Sequence of protein 1:
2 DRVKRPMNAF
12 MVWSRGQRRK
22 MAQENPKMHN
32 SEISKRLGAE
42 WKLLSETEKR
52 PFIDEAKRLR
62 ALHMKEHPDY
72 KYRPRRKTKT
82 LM

Sequence of protein 2:
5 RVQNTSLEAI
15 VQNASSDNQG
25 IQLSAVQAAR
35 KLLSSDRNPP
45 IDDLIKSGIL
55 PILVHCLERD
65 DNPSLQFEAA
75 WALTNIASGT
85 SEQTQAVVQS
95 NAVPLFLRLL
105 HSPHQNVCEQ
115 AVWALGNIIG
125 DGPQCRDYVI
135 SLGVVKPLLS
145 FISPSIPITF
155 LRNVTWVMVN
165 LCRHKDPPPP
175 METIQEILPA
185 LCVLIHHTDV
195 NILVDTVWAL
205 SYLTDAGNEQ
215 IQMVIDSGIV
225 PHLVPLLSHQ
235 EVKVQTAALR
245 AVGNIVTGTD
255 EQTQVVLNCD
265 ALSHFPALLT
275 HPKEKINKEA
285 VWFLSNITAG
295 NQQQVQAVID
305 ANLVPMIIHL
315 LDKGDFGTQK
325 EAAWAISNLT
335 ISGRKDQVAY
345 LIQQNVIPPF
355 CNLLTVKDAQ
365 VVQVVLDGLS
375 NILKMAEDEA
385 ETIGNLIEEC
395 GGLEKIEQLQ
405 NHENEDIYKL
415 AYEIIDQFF

Residue-level contacts at the interface:
Residue R34 in protein 2 is in contact with residue M83 in protein 1 (closest heavy-atom distance 3.4 Å).
Residue W328 in protein 2 contacts residue R6 in protein 1 (closest heavy-atom distance 3.4 Å).
Residue W328 in protein 2 interacts with residue R16 in protein 1 (closest heavy-atom distance 3.1 Å).
Residue G124 in protein 2 interacts with residue R77 in protein 1 (closest heavy-atom distance 3.2 Å).
Residue D209 in protein 2 is in contact with residue R61 in protein 1 (closest heavy-atom distance 2.9 Å).
Residue K279 in protein 2 contacts residue P69 in protein 1 (closest heavy-atom distance 3.5 Å).
Residue S82 in protein 2 is in contact with residue K78 in protein 1 (closest heavy-atom distance 3.6 Å).
Residue W160 in protein 2 is in contact with residue T79 in protein 1 (closest heavy-atom distance 3.5 Å).
Residue P43 in protein 2 contacts residue K80 in protein 1 (closest heavy-atom distance 3.6 Å).
Residue E325 in protein 2 is in contact with residue R6 in protein 1 (closest heavy-atom distance 2.3 Å).
Residue T257 in protein 2 interacts with residue K5 in protein 1 (closest heavy-atom distance 3.7 Å).
Residue R244 in protein 2 interacts with residue H64 in protein 1 (closest heavy-atom distance 2.9 Å).
Residue W160 in protein 2 is in contact with residue R77 in protein 1 (closest heavy-atom distance 3.4 Å).
Residue D40 in protein 2 interacts with residue L82 in protein 1 (closest heavy-atom distance 3.5 Å).
Residue N121 in protein 2 contacts residue T79 in protein 1 (closest heavy-atom distance 2.9 Å).
Residue G83 in protein 2 contacts residue K78 in protein 1 (closest heavy-atom distance 3.2 Å).
Residue D254 in protein 2 contacts residue R3 in protein 1 (closest heavy-atom distance 2.8 Å).
Residue D371 in protein 2 contacts residue R20 in protein 1 (closest heavy-atom distance 2.2 Å).
Residue K237 in protein 2 contacts residue Y73 in protein 1 (closest heavy-atom distance 3.4 Å).
Residue W117 in protein 2 is in contact with residue T81 in protein 1 (closest heavy-atom distance 3.1 Å).
Residue N290 in protein 2 is in contact with residue R6 in protein 1 (closest heavy-atom distance 3.0 Å).
Residue S289 in protein 2 is in contact with residue R6 in protein 1 (closest heavy-atom distance 3.1 Å).
Residue R167 in protein 2 is in contact with residue P75 in protein 1 (closest heavy-atom distance 2.6 Å).
Residue W286 in protein 2 is in contact with residue R6 in protein 1 (closest heavy-atom distance 3.0 Å).
Residue V250 in protein 2 is in contact with residue K5 in protein 1 (closest heavy-atom distance 3.2 Å).
Residue R244 in protein 2 contacts residue H68 in protein 1 (closest heavy-atom distance 3.5 Å).
Residue T251 in protein 2 contacts residue R6 in protein 1 (closest heavy-atom distance 3.7 Å).
Residue S38 in protein 2 is in contact with residue T81 in protein 1 (closest heavy-atom distance 3.2 Å).
Residue Q114 in protein 2 is in contact with residue T81 in protein 1 (closest heavy-atom distance 3.3 Å).
Residue T84 in protein 2 interacts with residue K78 in protein 1 (closest heavy-atom distance 3.6 Å).
Residue T251 in protein 2 is in contact with residue K5 in protein 1 (closest heavy-atom distance 3.6 Å).
Residue N164 in protein 2 interacts with residue R77 in protein 1 (closest heavy-atom distance 2.9 Å).
Residue N290 in protein 2 is in contact with residue K5 in protein 1 (closest heavy-atom distance 2.4 Å).
Residue T240 in protein 2 contacts residue D70 in protein 1 (closest heavy-atom distance 2.6 Å).
Residue G294 in protein 2 is in contact with residue R3 in protein 1 (closest heavy-atom distance 3.1 Å).
Residue T88 in protein 2 interacts with residue K78 in protein 1 (closest heavy-atom distance 2.9 Å).
Residue N295 in protein 2 is in contact with residue R3 in protein 1 (closest heavy-atom distance 3.6 Å).
Residue K169 in protein 2 contacts residue R61 in protein 1 (closest heavy-atom distance 3.4 Å).
Residue N121 in protein 2 contacts residue K78 in protein 1 (closest heavy-atom distance 3.2 Å).
Residue W117 in protein 2 contacts residue K80 in protein 1 (closest heavy-atom distance 3.3 Å).
Residue W286 in protein 2 is in contact with residue H64 in protein 1 (closest heavy-atom distance 3.1 Å).
Residue N79 in protein 2 is in contact with residue T81 in protein 1 (closest heavy-atom distance 2.8 Å).
Residue W202 in protein 2 is in contact with residue P75 in protein 1 (closest heavy-atom distance 3.4 Å).
Residue S82 in protein 2 interacts with residue T79 in protein 1 (closest heavy-atom distance 3.5 Å).
Residue S38 in protein 2 interacts with residue M83 in protein 1 (closest heavy-atom distance 3.1 Å).
Residue S82 in protein 2 interacts with residue K80 in protein 1 (closest heavy-atom distance 3.1 Å).
Residue G252 in protein 2 interacts with residue K5 in protein 1 (closest heavy-atom distance 3.5 Å).
Residue W160 in protein 2 interacts with residue R76 in protein 1 (closest heavy-atom distance 2.8 Å).
Residue W202 in protein 2 is in contact with residue R74 in protein 1 (closest heavy-atom distance 3.4 Å).
Residue K237 in protein 2 contacts residue D70 in protein 1 (closest heavy-atom distance 3.4 Å).
Residue D125 in protein 2 interacts with residue K78 in protein 1 (closest heavy-atom distance 2.7 Å).
Residue W117 in protein 2 contacts residue T79 in protein 1 (closest heavy-atom distance 2.7 Å).
Residue A293 in protein 2 contacts residue R3 in protein 1 (closest heavy-atom distance 3.5 Å).
Residue R167 in protein 2 interacts with residue R77 in protein 1 (closest heavy-atom distance 3.4 Å).
Residue E417 in protein 2 contacts residue Q24 in protein 1 (closest heavy-atom distance 3.3 Å).
Residue N79 in protein 2 interacts with residue K80 in protein 1 (closest heavy-atom distance 3.7 Å).
Residue W75 in protein 2 contacts residue T81 in protein 1 (closest heavy-atom distance 2.7 Å).
Residue D125 in protein 2 is in contact with residue R77 in protein 1 (closest heavy-atom distance 3.7 Å).
Residue W202 in protein 2 interacts with residue H68 in protein 1 (closest heavy-atom distance 3.6 Å).
Residue R41 in protein 2 interacts with residue L82 in protein 1 (closest heavy-atom distance 3.7 Å).

The following describes two proteins that form a bound complex.